These two protein chains interact to form a complex.

Sequence of chain A:
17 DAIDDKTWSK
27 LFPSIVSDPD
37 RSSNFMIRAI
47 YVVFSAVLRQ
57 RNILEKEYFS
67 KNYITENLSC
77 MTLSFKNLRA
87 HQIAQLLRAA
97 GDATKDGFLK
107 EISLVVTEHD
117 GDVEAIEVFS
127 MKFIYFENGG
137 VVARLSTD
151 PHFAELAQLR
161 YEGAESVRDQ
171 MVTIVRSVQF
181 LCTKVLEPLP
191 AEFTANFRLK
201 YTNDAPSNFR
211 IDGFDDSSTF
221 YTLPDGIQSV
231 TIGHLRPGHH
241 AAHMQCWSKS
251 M

Interface contacts:
Residue S207 in chain A is in contact with residue A3 in chain B (closest heavy-atom distance 3.9 Å).
Residue R85 in chain A is in contact with residue I14 in chain B (closest heavy-atom distance 3.7 Å).
Residue T219 in chain A is in contact with residue L10 in chain B (closest heavy-atom distance 3.9 Å).
Residue R210 in chain A is in contact with residue A3 in chain B (closest heavy-atom distance 2.8 Å).
Residue D215 in chain A contacts residue L10 in chain B (closest heavy-atom distance 2.8 Å).
Residue F193 in chain A interacts with residue T15 in chain B (closest heavy-atom distance 3.3 Å).
Residue F220 in chain A is in contact with residue Y8 in chain B (closest heavy-atom distance 3.4 Å).
Residue E192 in chain A interacts with residue K16 in chain B (closest heavy-atom distance 3.2 Å).
Residue S218 in chain A interacts with residue S6 in chain B (closest heavy-atom distance 3.6 Å).
Residue S207 in chain A is in contact with residue R4 in chain B (closest heavy-atom distance 3.1 Å).
Residue F197 in chain A is in contact with residue S11 in chain B (closest heavy-atom distance 2.8 Å).
Residue F197 in chain A is in contact with residue G9 in chain B (closest heavy-atom distance 3.9 Å).
Residue L199 in chain A contacts residue G9 in chain B (closest heavy-atom distance 2.9 Å).
Residue L199 in chain A interacts with residue Y8 in chain B (closest heavy-atom distance 3.4 Å).
Residue N196 in chain A is in contact with residue Q12 in chain B (closest heavy-atom distance 3.9 Å).
Residue T194 in chain A contacts residue T15 in chain B (closest heavy-atom distance 3.2 Å).
Residue L92 in chain A is in contact with residue S11 in chain B (closest heavy-atom distance 3.6 Å).
Residue F214 in chain A is in contact with residue G9 in chain B (closest heavy-atom distance 3.7 Å).
Residue L199 in chain A interacts with residue P7 in chain B (closest heavy-atom distance 3.8 Å).
Residue L60 in chain A is in contact with residue I14 in chain B (closest heavy-atom distance 4.0 Å).
Residue K200 in chain A is in contact with residue Y8 in chain B (closest heavy-atom distance 3.8 Å).
Residue P206 in chain A interacts with residue R4 in chain B (closest heavy-atom distance 2.9 Å).
Residue R198 in chain A interacts with residue L10 in chain B (closest heavy-atom distance 3.6 Å).
Residue R198 in chain A contacts residue G9 in chain B (closest heavy-atom distance 3.4 Å).
Residue G213 in chain A contacts residue S11 in chain B (closest heavy-atom distance 3.6 Å).
Residue I59 in chain A is in contact with residue I14 in chain B (closest heavy-atom distance 4.0 Å).
Residue N196 in chain A interacts with residue G13 in chain B (closest heavy-atom distance 3.8 Å).
Residue S217 in chain A interacts with residue Y8 in chain B (closest heavy-atom distance 3.7 Å).
Residue N208 in chain A contacts residue A3 in chain B (closest heavy-atom distance 3.8 Å).
Residue A191 in chain A interacts with residue N18 in chain B (closest heavy-atom distance 3.8 Å).
Residue D215 in chain A is in contact with residue G9 in chain B (closest heavy-atom distance 3.3 Å).
Residue Y201 in chain A interacts with residue Y8 in chain B (closest heavy-atom distance 3.8 Å).
Residue T219 in chain A interacts with residue Y8 in chain B (closest heavy-atom distance 3.5 Å).
Residue E61 in chain A interacts with residue K16 in chain B (closest heavy-atom distance 3.2 Å).
Residue F197 in chain A contacts residue L10 in chain B (closest heavy-atom distance 3.7 Å).
Residue R210 in chain A interacts with residue R4 in chain B (closest heavy-atom distance 3.7 Å).
Residue S218 in chain A contacts residue Y8 in chain B (closest heavy-atom distance 3.9 Å).
Residue Y201 in chain A contacts residue R4 in chain B (closest heavy-atom distance 3.7 Å).
Residue S217 in chain A interacts with residue S6 in chain B (closest heavy-atom distance 3.1 Å).
Residue N196 in chain A is in contact with residue S11 in chain B (closest heavy-atom distance 3.6 Å).
Residue F214 in chain A contacts residue L10 in chain B (closest heavy-atom distance 3.3 Å).
Residue T194 in chain A is in contact with residue I14 in chain B (closest heavy-atom distance 3.2 Å).
Residue A191 in chain A contacts residue K16 in chain B (closest heavy-atom distance 4.0 Å).
Residue F214 in chain A interacts with residue S11 in chain B (closest heavy-atom distance 3.7 Å).
Residue N196 in chain A interacts with residue L10 in chain B (closest heavy-atom distance 3.9 Å).
Residue I89 in chain A contacts residue I14 in chain B (closest heavy-atom distance 3.7 Å).
Residue Y201 in chain A interacts with residue P7 in chain B (closest heavy-atom distance 2.6 Å).
Residue R210 in chain A contacts residue N2 in chain B (closest heavy-atom distance 3.1 Å).
Residue S217 in chain A interacts with residue L10 in chain B (closest heavy-atom distance 3.5 Å).
Residue I59 in chain A contacts residue K16 in chain B (closest heavy-atom distance 3.6 Å).
Residue S207 in chain A is in contact with residue N2 in chain B (closest heavy-atom distance 3.5 Å).
Residue D216 in chain A interacts with residue R4 in chain B (closest heavy-atom distance 3.6 Å).
Residue N208 in chain A interacts with residue N2 in chain B (closest heavy-atom distance 2.7 Å).
Residue A195 in chain A contacts residue I14 in chain B (closest heavy-atom distance 2.7 Å).
Residue N58 in chain A interacts with residue K16 in chain B (closest heavy-atom distance 3.5 Å).
Residue G213 in chain A contacts residue L10 in chain B (closest heavy-atom distance 3.7 Å).
Residue A195 in chain A interacts with residue G13 in chain B (closest heavy-atom distance 3.5 Å).
Residue F209 in chain A interacts with residue R4 in chain B (closest heavy-atom distance 2.8 Å).
Residue K200 in chain A is in contact with residue P7 in chain B (closest heavy-atom distance 3.2 Å).
Residue F193 in chain A is in contact with residue K16 in chain B (closest heavy-atom distance 3.0 Å).

Sequence of chain B:
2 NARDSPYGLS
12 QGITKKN